Sequence of the first protein:
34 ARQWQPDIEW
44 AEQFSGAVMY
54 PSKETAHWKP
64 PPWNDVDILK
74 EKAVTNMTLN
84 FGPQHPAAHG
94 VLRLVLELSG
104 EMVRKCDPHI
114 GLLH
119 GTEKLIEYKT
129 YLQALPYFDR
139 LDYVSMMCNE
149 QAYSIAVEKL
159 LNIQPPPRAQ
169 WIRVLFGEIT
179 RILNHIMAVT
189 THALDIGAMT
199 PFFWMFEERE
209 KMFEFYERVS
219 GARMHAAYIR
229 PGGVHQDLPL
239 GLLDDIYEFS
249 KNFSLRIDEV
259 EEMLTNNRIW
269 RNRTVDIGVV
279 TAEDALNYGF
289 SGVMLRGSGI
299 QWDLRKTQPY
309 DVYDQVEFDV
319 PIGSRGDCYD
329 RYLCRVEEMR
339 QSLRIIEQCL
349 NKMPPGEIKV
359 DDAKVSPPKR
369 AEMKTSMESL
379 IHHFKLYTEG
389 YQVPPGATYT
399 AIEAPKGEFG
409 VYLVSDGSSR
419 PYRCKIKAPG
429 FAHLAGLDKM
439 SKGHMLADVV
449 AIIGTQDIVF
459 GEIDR

Interface contacts:
Residue G239 in the first protein is in contact with residue Q36 in the second protein (closest heavy-atom distance 3.5 Å).
Residue K362 in the first protein contacts residue R60 in the second protein (closest heavy-atom distance 3.6 Å).
Residue D256 in the first protein contacts residue Q18 in the second protein (closest heavy-atom distance 4.2 Å).
Residue K367 in the first protein is in contact with residue P42 in the second protein (closest heavy-atom distance 3.7 Å).
Residue N160 in the first protein contacts residue V63 in the second protein (closest heavy-atom distance 4.2 Å).
Residue D360 in the first protein is in contact with residue R57 in the second protein (closest heavy-atom distance 3.9 Å).
Residue E246 in the first protein interacts with residue E30 in the second protein (closest heavy-atom distance 3.4 Å).
Residue T305 in the first protein interacts with residue W104 in the second protein (closest heavy-atom distance 4.2 Å).
Residue G239 in the first protein interacts with residue A32 in the second protein (closest heavy-atom distance 3.0 Å).
Residue E370 in the first protein is in contact with residue H47 in the second protein (closest heavy-atom distance 2.9 Å).
Residue E212 in the first protein contacts residue R34 in the second protein (closest heavy-atom distance 3.9 Å).
Residue T305 in the first protein is in contact with residue M101 in the second protein (closest heavy-atom distance 3.4 Å).
Residue D359 in the first protein interacts with residue G44 in the second protein (closest heavy-atom distance 3.1 Å).
Residue D360 in the first protein is in contact with residue Y54 in the second protein (closest heavy-atom distance 3.1 Å).
Residue P392 in the first protein contacts residue R60 in the second protein (closest heavy-atom distance 3.9 Å).
Residue W300 in the first protein is in contact with residue M101 in the second protein (closest heavy-atom distance 3.9 Å).
Residue E355 in the first protein interacts with residue G44 in the second protein (closest heavy-atom distance 3.3 Å).
Residue K249 in the first protein interacts with residue K23 in the second protein (closest heavy-atom distance 2.9 Å).
Residue L253 in the first protein contacts residue Q18 in the second protein (closest heavy-atom distance 3.5 Å).
Residue K209 in the first protein contacts residue Q25 in the second protein (closest heavy-atom distance 2.9 Å).
Residue E335 in the first protein contacts residue L113 in the second protein (closest heavy-atom distance 3.0 Å).
Residue L253 in the first protein contacts residue D19 in the second protein (closest heavy-atom distance 4.1 Å).
Residue R254 in the first protein contacts residue K23 in the second protein (closest heavy-atom distance 3.4 Å).
Residue Q390 in the first protein is in contact with residue R60 in the second protein (closest heavy-atom distance 3.7 Å).
Residue L238 in the first protein is in contact with residue P39 in the second protein (closest heavy-atom distance 4.0 Å).
Residue D243 in the first protein is in contact with residue A32 in the second protein (closest heavy-atom distance 2.8 Å).
Residue D359 in the first protein contacts residue H47 in the second protein (closest heavy-atom distance 3.3 Å).
Residue K209 in the first protein is in contact with residue R27 in the second protein (closest heavy-atom distance 4.1 Å).
Residue K304 in the first protein is in contact with residue W104 in the second protein (closest heavy-atom distance 3.6 Å).
Residue R254 in the first protein interacts with residue Q25 in the second protein (closest heavy-atom distance 3.2 Å).
Residue N250 in the first protein is in contact with residue K23 in the second protein (closest heavy-atom distance 3.2 Å).
Residue L253 in the first protein contacts residue K23 in the second protein (closest heavy-atom distance 3.8 Å).
Residue D317 in the first protein interacts with residue S107 in the second protein (closest heavy-atom distance 2.5 Å).
Residue L238 in the first protein contacts residue Q36 in the second protein (closest heavy-atom distance 2.6 Å).
Residue N160 in the first protein interacts with residue G59 in the second protein (closest heavy-atom distance 3.3 Å).
Residue D235 in the first protein is in contact with residue L41 in the second protein (closest heavy-atom distance 3.0 Å).
Residue V318 in the first protein is in contact with residue W104 in the second protein (closest heavy-atom distance 3.7 Å).
Residue R254 in the first protein is in contact with residue L24 in the second protein (closest heavy-atom distance 4.0 Å).
Residue G354 in the first protein is in contact with residue P42 in the second protein (closest heavy-atom distance 3.7 Å).
Residue R216 in the first protein interacts with residue R34 in the second protein (closest heavy-atom distance 3.5 Å).
Residue Y389 in the first protein is in contact with residue R60 in the second protein (closest heavy-atom distance 2.8 Å).
Residue E355 in the first protein contacts residue P45 in the second protein (closest heavy-atom distance 3.4 Å).
Residue D359 in the first protein contacts residue P45 in the second protein (closest heavy-atom distance 2.7 Å).
Residue W300 in the first protein contacts residue W104 in the second protein (closest heavy-atom distance 3.9 Å).
Residue Q299 in the first protein contacts residue M101 in the second protein (closest heavy-atom distance 4.2 Å).
Residue E212 in the first protein is in contact with residue R27 in the second protein (closest heavy-atom distance 2.6 Å).
Residue K362 in the first protein contacts residue Y54 in the second protein (closest heavy-atom distance 3.8 Å).
Residue N160 in the first protein is in contact with residue E62 in the second protein (closest heavy-atom distance 3.9 Å).
Residue D317 in the first protein is in contact with residue D109 in the second protein (closest heavy-atom distance 3.1 Å).
Residue L159 in the first protein contacts residue R60 in the second protein (closest heavy-atom distance 3.3 Å).
Residue D359 in the first protein contacts residue S46 in the second protein (closest heavy-atom distance 3.5 Å).
Residue S252 in the first protein is in contact with residue K23 in the second protein (closest heavy-atom distance 3.5 Å).
Residue N250 in the first protein is in contact with residue L24 in the second protein (closest heavy-atom distance 3.4 Å).
Residue D359 in the first protein is in contact with residue R57 in the second protein (closest heavy-atom distance 2.8 Å).
Residue Q299 in the first protein is in contact with residue W104 in the second protein (closest heavy-atom distance 3.6 Å).
Residue L253 in the first protein interacts with residue L20 in the second protein (closest heavy-atom distance 4.0 Å).
Residue D301 in the first protein is in contact with residue W104 in the second protein (closest heavy-atom distance 3.8 Å).
Residue L159 in the first protein is in contact with residue G59 in the second protein (closest heavy-atom distance 3.4 Å).
Residue D243 in the first protein is in contact with residue I31 in the second protein (closest heavy-atom distance 3.3 Å).
Residue R342 in the first protein contacts residue D109 in the second protein (closest heavy-atom distance 3.5 Å).

Sequence of the second protein:
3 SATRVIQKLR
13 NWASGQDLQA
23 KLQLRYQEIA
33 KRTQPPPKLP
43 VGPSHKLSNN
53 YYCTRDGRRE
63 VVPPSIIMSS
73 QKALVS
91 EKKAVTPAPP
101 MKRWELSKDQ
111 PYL

These two protein chains interact to form a complex.